Sequence of chain B:
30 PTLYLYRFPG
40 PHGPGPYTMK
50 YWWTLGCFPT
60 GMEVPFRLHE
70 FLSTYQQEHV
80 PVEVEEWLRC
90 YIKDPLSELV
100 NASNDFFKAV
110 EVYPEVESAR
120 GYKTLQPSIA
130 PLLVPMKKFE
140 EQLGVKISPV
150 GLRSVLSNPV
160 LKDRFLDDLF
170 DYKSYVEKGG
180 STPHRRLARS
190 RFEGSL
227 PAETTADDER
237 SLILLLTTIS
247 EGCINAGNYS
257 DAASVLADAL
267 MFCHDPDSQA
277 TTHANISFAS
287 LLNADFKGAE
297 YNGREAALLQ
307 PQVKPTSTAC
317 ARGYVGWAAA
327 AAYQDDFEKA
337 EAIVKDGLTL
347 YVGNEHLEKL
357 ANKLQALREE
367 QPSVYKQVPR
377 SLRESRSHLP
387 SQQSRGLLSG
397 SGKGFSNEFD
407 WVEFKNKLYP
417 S

Contacts between the two chains:
Residue H78 in chain B is in contact with residue F194 in chain A (closest heavy-atom distance 3.4 Å).
Residue V81 in chain B interacts with residue R192 in chain A (closest heavy-atom distance 4.1 Å).
Residue P80 in chain B interacts with residue R192 in chain A (closest heavy-atom distance 4.4 Å).
Residue E84 in chain B interacts with residue R192 in chain A (closest heavy-atom distance 3.1 Å).
Residue E77 in chain B is in contact with residue L193 in chain A (closest heavy-atom distance 3.5 Å).
Residue V81 in chain B contacts residue F195 in chain A (closest heavy-atom distance 4.9 Å).
Residue E77 in chain B is in contact with residue R192 in chain A (closest heavy-atom distance 4.8 Å).
Residue V79 in chain B is in contact with residue R192 in chain A (closest heavy-atom distance 2.3 Å).
Residue V81 in chain B contacts residue A190 in chain A (closest heavy-atom distance 4.8 Å).
Residue Y74 in chain B is in contact with residue L193 in chain A (closest heavy-atom distance 4.5 Å).
Residue H78 in chain B is in contact with residue R192 in chain A (closest heavy-atom distance 4.8 Å).
Residue H78 in chain B contacts residue L193 in chain A (closest heavy-atom distance 4.1 Å).

The following describes two proteins that form a bound complex.

Sequence of chain A:
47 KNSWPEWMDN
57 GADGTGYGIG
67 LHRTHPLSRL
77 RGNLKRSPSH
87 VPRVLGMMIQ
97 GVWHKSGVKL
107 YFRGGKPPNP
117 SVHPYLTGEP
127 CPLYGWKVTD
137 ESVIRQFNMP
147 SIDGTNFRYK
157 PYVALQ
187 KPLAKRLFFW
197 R